Contacts between the two chains:
Residue W52 in protein 1 is in contact with residue R48 in protein 2 (closest heavy-atom distance 4.1 Å).
Residue Y106 in protein 1 is in contact with residue F32 in protein 2 (closest heavy-atom distance 3.5 Å).
Residue I57 in protein 1 is in contact with residue M46 in protein 2 (closest heavy-atom distance 3.1 Å).
Residue S56 in protein 1 interacts with residue M46 in protein 2 (closest heavy-atom distance 3.5 Å).
Residue M64 in protein 1 interacts with residue C66 in protein 2 (closest heavy-atom distance 3.3 Å).
Residue S56 in protein 1 interacts with residue E74 in protein 2 (closest heavy-atom distance 2.6 Å).
Residue A61 in protein 1 is in contact with residue C66 in protein 2 (closest heavy-atom distance 3.7 Å).
Residue V104 in protein 1 contacts residue Q70 in protein 2 (closest heavy-atom distance 4.0 Å).
Residue F27 in protein 1 is in contact with residue L23 in protein 2 (closest heavy-atom distance 4.1 Å).
Residue V104 in protein 1 contacts residue R72 in protein 2 (closest heavy-atom distance 3.7 Å).
Residue N102 in protein 1 is in contact with residue E74 in protein 2 (closest heavy-atom distance 2.9 Å).
Residue H100 in protein 1 contacts residue K27 in protein 2 (closest heavy-atom distance 2.9 Å).
Residue N102 in protein 1 contacts residue E78 in protein 2 (closest heavy-atom distance 2.9 Å).
Residue G105 in protein 1 contacts residue F32 in protein 2 (closest heavy-atom distance 3.4 Å).
Residue S56 in protein 1 is in contact with residue K47 in protein 2 (closest heavy-atom distance 5.0 Å).
Residue Y110 in protein 1 is in contact with residue L23 in protein 2 (closest heavy-atom distance 4.7 Å).
Residue Y59 in protein 1 is in contact with residue C66 in protein 2 (closest heavy-atom distance 3.5 Å).
Residue G105 in protein 1 contacts residue Q70 in protein 2 (closest heavy-atom distance 3.8 Å).
Residue M64 in protein 1 interacts with residue G64 in protein 2 (closest heavy-atom distance 3.8 Å).
Residue Y103 in protein 1 interacts with residue F73 in protein 2 (closest heavy-atom distance 3.7 Å).
Residue Y103 in protein 1 contacts residue K81 in protein 2 (closest heavy-atom distance 4.1 Å).
Residue A61 in protein 1 interacts with residue C42 in protein 2 (closest heavy-atom distance 3.7 Å).
Residue D58 in protein 1 is in contact with residue R48 in protein 2 (closest heavy-atom distance 2.6 Å).
Residue Y103 in protein 1 interacts with residue M82 in protein 2 (closest heavy-atom distance 3.8 Å).
Residue H100 in protein 1 is in contact with residue L28 in protein 2 (closest heavy-atom distance 3.7 Å).
Residue V104 in protein 1 interacts with residue N69 in protein 2 (closest heavy-atom distance 4.4 Å).
Residue M64 in protein 1 contacts residue G65 in protein 2 (closest heavy-atom distance 4.4 Å).
Residue A61 in protein 1 is in contact with residue E67 in protein 2 (closest heavy-atom distance 4.7 Å).
Residue W52 in protein 1 contacts residue E74 in protein 2 (closest heavy-atom distance 3.5 Å).
Residue S56 in protein 1 is in contact with residue R48 in protein 2 (closest heavy-atom distance 3.5 Å).
Residue K97 in protein 1 interacts with residue L23 in protein 2 (closest heavy-atom distance 3.7 Å).
Residue G54 in protein 1 contacts residue E74 in protein 2 (closest heavy-atom distance 2.9 Å).
Residue R53 in protein 1 is in contact with residue S75 in protein 2 (closest heavy-atom distance 4.8 Å).
Residue R53 in protein 1 is in contact with residue E78 in protein 2 (closest heavy-atom distance 2.6 Å).
Residue Y59 in protein 1 interacts with residue E67 in protein 2 (closest heavy-atom distance 4.4 Å).
Residue N60 in protein 1 is in contact with residue C66 in protein 2 (closest heavy-atom distance 4.6 Å).
Residue I57 in protein 1 is in contact with residue Y63 in protein 2 (closest heavy-atom distance 4.9 Å).
Residue G26 in protein 1 is in contact with residue L23 in protein 2 (closest heavy-atom distance 4.5 Å).
Residue I57 in protein 1 is in contact with residue G65 in protein 2 (closest heavy-atom distance 4.3 Å).
Residue V2 in protein 1 contacts residue L23 in protein 2 (closest heavy-atom distance 3.7 Å).
Residue D109 in protein 1 contacts residue L26 in protein 2 (closest heavy-atom distance 4.9 Å).
Residue Y106 in protein 1 contacts residue M29 in protein 2 (closest heavy-atom distance 2.8 Å).
Residue D58 in protein 1 contacts residue G65 in protein 2 (closest heavy-atom distance 3.5 Å).
Residue I57 in protein 1 is in contact with residue R48 in protein 2 (closest heavy-atom distance 3.1 Å).
Residue Y106 in protein 1 is in contact with residue L28 in protein 2 (closest heavy-atom distance 3.7 Å).
Residue G55 in protein 1 contacts residue E74 in protein 2 (closest heavy-atom distance 3.5 Å).
Residue M64 in protein 1 contacts residue C42 in protein 2 (closest heavy-atom distance 4.1 Å).
Residue D58 in protein 1 is in contact with residue R72 in protein 2 (closest heavy-atom distance 2.9 Å).
Residue S99 in protein 1 interacts with residue L26 in protein 2 (closest heavy-atom distance 3.4 Å).
Residue R53 in protein 1 interacts with residue E74 in protein 2 (closest heavy-atom distance 3.5 Å).
Residue M64 in protein 1 contacts residue A44 in protein 2 (closest heavy-atom distance 3.7 Å).
Residue Y32 in protein 1 is in contact with residue L23 in protein 2 (closest heavy-atom distance 3.3 Å).
Residue D58 in protein 1 contacts residue Y63 in protein 2 (closest heavy-atom distance 3.4 Å).
Residue H100 in protein 1 is in contact with residue L26 in protein 2 (closest heavy-atom distance 3.4 Å).
Residue Y103 in protein 1 contacts residue E78 in protein 2 (closest heavy-atom distance 3.5 Å).
Residue Y106 in protein 1 is in contact with residue K27 in protein 2 (closest heavy-atom distance 4.0 Å).
Residue Y103 in protein 1 contacts residue L28 in protein 2 (closest heavy-atom distance 3.8 Å).
Residue V104 in protein 1 interacts with residue F32 in protein 2 (closest heavy-atom distance 3.8 Å).
Residue Y106 in protein 1 is in contact with residue M82 in protein 2 (closest heavy-atom distance 4.0 Å).
Residue Y59 in protein 1 interacts with residue G65 in protein 2 (closest heavy-atom distance 2.9 Å).

Sequence of protein 2:
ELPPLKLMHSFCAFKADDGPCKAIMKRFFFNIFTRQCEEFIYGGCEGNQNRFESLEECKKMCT

These two protein chains interact to form a complex.

Sequence of protein 1:
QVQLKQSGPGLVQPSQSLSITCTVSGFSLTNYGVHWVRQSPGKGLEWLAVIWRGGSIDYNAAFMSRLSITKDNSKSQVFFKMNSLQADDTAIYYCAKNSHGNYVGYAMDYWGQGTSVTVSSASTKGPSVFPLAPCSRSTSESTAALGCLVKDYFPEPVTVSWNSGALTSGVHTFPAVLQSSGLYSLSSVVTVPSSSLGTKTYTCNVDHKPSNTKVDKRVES